Sequence of chain B:
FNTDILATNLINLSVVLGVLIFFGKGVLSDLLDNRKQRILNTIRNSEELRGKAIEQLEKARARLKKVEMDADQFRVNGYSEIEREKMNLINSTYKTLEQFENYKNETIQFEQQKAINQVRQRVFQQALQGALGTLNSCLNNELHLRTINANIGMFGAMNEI

Interface contacts:
Residue V26 in chain A contacts residue M179 in chain B (closest heavy-atom distance 4.9 Å).
Residue R119 in chain A interacts with residue F131 in chain B (closest heavy-atom distance 2.8 Å).
Residue V24 in chain A interacts with residue N172 in chain B (closest heavy-atom distance 4.3 Å).
Residue R5 in chain A interacts with residue Q133 in chain B (closest heavy-atom distance 3.9 Å).
Residue V24 in chain A interacts with residue F176 in chain B (closest heavy-atom distance 3.1 Å).
Residue I4 in chain A is in contact with residue I137 in chain B (closest heavy-atom distance 4.5 Å).
Residue I9 in chain A contacts residue I137 in chain B (closest heavy-atom distance 3.4 Å).
Residue R16 in chain A interacts with residue F145 in chain B (closest heavy-atom distance 2.3 Å).
Residue I9 in chain A contacts residue V140 in chain B (closest heavy-atom distance 1.7 Å).
Residue T3 in chain A contacts residue E132 in chain B (closest heavy-atom distance 4.3 Å).
Residue T3 in chain A interacts with residue A136 in chain B (closest heavy-atom distance 4.4 Å).
Residue G118 in chain A interacts with residue K135 in chain B (closest heavy-atom distance 4.4 Å).
Residue L503 in chain A contacts residue F95 in chain B (closest heavy-atom distance 4.2 Å).
Residue V24 in chain A interacts with residue M179 in chain B (closest heavy-atom distance 1.6 Å).
Residue R5 in chain A interacts with residue K135 in chain B (closest heavy-atom distance 4.0 Å).
Residue R5 in chain A interacts with residue E132 in chain B (closest heavy-atom distance 3.5 Å).
Residue T3 in chain A contacts residue I129 in chain B (closest heavy-atom distance 3.7 Å).
Residue I12 in chain A interacts with residue R141 in chain B (closest heavy-atom distance 2.1 Å).
Residue G118 in chain A interacts with residue F131 in chain B (closest heavy-atom distance 3.4 Å).
Residue I13 in chain A interacts with residue R141 in chain B (closest heavy-atom distance 2.0 Å).
Residue I13 in chain A interacts with residue A148 in chain B (closest heavy-atom distance 4.4 Å).
Residue E23 in chain A is in contact with residue M175 in chain B (closest heavy-atom distance 4.6 Å).
Residue R5 in chain A contacts residue N138 in chain B (closest heavy-atom distance 3.8 Å).
Residue I13 in chain A contacts residue V140 in chain B (closest heavy-atom distance 4.4 Å).
Residue I9 in chain A contacts residue R141 in chain B (closest heavy-atom distance 2.6 Å).
Residue V26 in chain A contacts residue N180 in chain B (closest heavy-atom distance 4.8 Å).
Residue R119 in chain A interacts with residue E127 in chain B (closest heavy-atom distance 4.0 Å).
Residue R500 in chain A contacts residue E106 in chain B (closest heavy-atom distance 3.5 Å).
Residue T467 in chain A is in contact with residue R105 in chain B (closest heavy-atom distance 3.4 Å).
Residue N21 in chain A is in contact with residue M175 in chain B (closest heavy-atom distance 4.9 Å).
Residue I12 in chain A contacts residue I137 in chain B (closest heavy-atom distance 4.5 Å).
Residue E23 in chain A contacts residue M179 in chain B (closest heavy-atom distance 4.5 Å).
Residue I9 in chain A is in contact with residue V144 in chain B (closest heavy-atom distance 2.3 Å).
Residue R5 in chain A interacts with residue A136 in chain B (closest heavy-atom distance 0.5 Å).
Residue R5 in chain A is in contact with residue Q139 in chain B (closest heavy-atom distance 3.8 Å).
Residue V26 in chain A interacts with residue F176 in chain B (closest heavy-atom distance 4.8 Å).
Residue R22 in chain A is in contact with residue N172 in chain B (closest heavy-atom distance 3.2 Å).
Residue R500 in chain A interacts with residue E102 in chain B (closest heavy-atom distance 4.5 Å).
Residue I13 in chain A contacts residue Q142 in chain B (closest heavy-atom distance 4.2 Å).
Residue S10 in chain A is in contact with residue V144 in chain B (closest heavy-atom distance 4.9 Å).
Residue G120 in chain A contacts residue F131 in chain B (closest heavy-atom distance 3.6 Å).
Residue R16 in chain A is in contact with residue Q142 in chain B (closest heavy-atom distance 4.1 Å).
Residue V24 in chain A contacts residue M175 in chain B (closest heavy-atom distance 3.0 Å).
Residue K25 in chain A contacts residue M179 in chain B (closest heavy-atom distance 1.4 Å).
Residue R16 in chain A interacts with residue R141 in chain B (closest heavy-atom distance 2.3 Å).
Residue A6 in chain A contacts residue V140 in chain B (closest heavy-atom distance 3.7 Å).
Residue R5 in chain A contacts residue V140 in chain B (closest heavy-atom distance 3.7 Å).
Residue R5 in chain A interacts with residue Q134 in chain B (closest heavy-atom distance 4.3 Å).
Residue I13 in chain A interacts with residue V144 in chain B (closest heavy-atom distance 2.7 Å).
Residue R16 in chain A is in contact with residue V144 in chain B (closest heavy-atom distance 4.4 Å).
Residue R5 in chain A contacts residue I137 in chain B (closest heavy-atom distance 1.2 Å).
Residue R22 in chain A is in contact with residue M175 in chain B (closest heavy-atom distance 4.2 Å).
Residue E121 in chain A is in contact with residue N138 in chain B (closest heavy-atom distance 4.8 Å).
Residue T3 in chain A interacts with residue Q133 in chain B (closest heavy-atom distance 2.0 Å).
Residue I13 in chain A interacts with residue F145 in chain B (closest heavy-atom distance 2.5 Å).

This data describes a binding interaction between two proteins.

Sequence of chain A:
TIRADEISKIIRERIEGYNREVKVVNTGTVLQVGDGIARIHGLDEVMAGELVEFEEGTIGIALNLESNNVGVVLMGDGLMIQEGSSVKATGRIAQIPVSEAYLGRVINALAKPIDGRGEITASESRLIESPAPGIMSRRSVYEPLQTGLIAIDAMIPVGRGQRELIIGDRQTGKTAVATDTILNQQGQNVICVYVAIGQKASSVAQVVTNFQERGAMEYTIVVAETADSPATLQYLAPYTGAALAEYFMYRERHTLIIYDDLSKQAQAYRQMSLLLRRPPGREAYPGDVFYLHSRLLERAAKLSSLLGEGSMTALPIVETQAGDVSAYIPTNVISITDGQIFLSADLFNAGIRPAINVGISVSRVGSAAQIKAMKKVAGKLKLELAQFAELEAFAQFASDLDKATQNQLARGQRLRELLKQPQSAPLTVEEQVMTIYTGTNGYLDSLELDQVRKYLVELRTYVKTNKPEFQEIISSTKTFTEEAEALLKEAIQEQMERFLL